Contacts between the two chains:
Residue V77 in the second protein contacts residue F7 in the first protein (closest heavy-atom distance 3.9 Å).
Residue M46 in the second protein is in contact with residue S8 in the first protein (closest heavy-atom distance 3.4 Å).
Residue I45 in the second protein interacts with residue F7 in the first protein (closest heavy-atom distance 3.6 Å).
Residue P80 in the second protein interacts with residue L14 in the first protein (closest heavy-atom distance 4.2 Å).
Residue L83 in the second protein contacts residue W11 in the first protein (closest heavy-atom distance 4.0 Å).
Residue F75 in the second protein is in contact with residue W11 in the first protein (closest heavy-atom distance 4.5 Å).
Residue V59 in the second protein interacts with residue F7 in the first protein (closest heavy-atom distance 4.1 Å).
Residue P80 in the second protein is in contact with residue P15 in the first protein (closest heavy-atom distance 3.4 Å).
Residue M46 in the second protein interacts with residue F7 in the first protein (closest heavy-atom distance 4.0 Å).
Residue Q56 in the second protein interacts with residue F7 in the first protein (closest heavy-atom distance 2.8 Å).
Residue Y84 in the second protein contacts residue L14 in the first protein (closest heavy-atom distance 3.3 Å).
Residue K78 in the second protein interacts with residue L10 in the first protein (closest heavy-atom distance 4.5 Å).
Residue K78 in the second protein contacts residue E5 in the first protein (closest heavy-atom distance 2.9 Å).
Residue V77 in the second protein interacts with residue L14 in the first protein (closest heavy-atom distance 3.6 Å).
Residue Y39 in the second protein contacts residue W11 in the first protein (closest heavy-atom distance 4.5 Å).
Residue I45 in the second protein interacts with residue W11 in the first protein (closest heavy-atom distance 3.8 Å).
Residue V77 in the second protein contacts residue W11 in the first protein (closest heavy-atom distance 4.1 Å).
Residue Q56 in the second protein contacts residue T6 in the first protein (closest heavy-atom distance 3.1 Å).
Residue L83 in the second protein interacts with residue L14 in the first protein (closest heavy-atom distance 3.7 Å).
Residue G42 in the second protein contacts residue F7 in the first protein (closest heavy-atom distance 3.6 Å).
Residue I38 in the second protein is in contact with residue L14 in the first protein (closest heavy-atom distance 4.1 Å).
Residue Q56 in the second protein is in contact with residue E5 in the first protein (closest heavy-atom distance 4.0 Å).
Residue L41 in the second protein is in contact with residue W11 in the first protein (closest heavy-atom distance 3.9 Å).
Residue Y51 in the second protein contacts residue F7 in the first protein (closest heavy-atom distance 3.7 Å).
Residue H57 in the second protein interacts with residue L10 in the first protein (closest heavy-atom distance 4.2 Å).
Residue H57 in the second protein is in contact with residue E5 in the first protein (closest heavy-atom distance 4.5 Å).
Residue I38 in the second protein is in contact with residue W11 in the first protein (closest heavy-atom distance 2.8 Å).
Residue Q56 in the second protein interacts with residue L10 in the first protein (closest heavy-atom distance 4.3 Å).
Residue Y84 in the second protein contacts residue P15 in the first protein (closest heavy-atom distance 2.8 Å).
Residue V77 in the second protein contacts residue L10 in the first protein (closest heavy-atom distance 3.3 Å).
Residue G42 in the second protein interacts with residue W11 in the first protein (closest heavy-atom distance 3.4 Å).

Sequence of the first protein:
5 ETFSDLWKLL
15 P

Sequence of the second protein:
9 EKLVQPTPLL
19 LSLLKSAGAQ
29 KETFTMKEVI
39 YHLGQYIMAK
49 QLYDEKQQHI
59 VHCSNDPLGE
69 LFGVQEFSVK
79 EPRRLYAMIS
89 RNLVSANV

These two protein chains interact to form a complex.